Interface contacts:
Residue K365 in chain B contacts residue Q135 in chain A (closest heavy-atom distance 4.4 Å).
Residue G368 in chain B contacts residue E138 in chain A (closest heavy-atom distance 4.2 Å).

Sequence of chain B:
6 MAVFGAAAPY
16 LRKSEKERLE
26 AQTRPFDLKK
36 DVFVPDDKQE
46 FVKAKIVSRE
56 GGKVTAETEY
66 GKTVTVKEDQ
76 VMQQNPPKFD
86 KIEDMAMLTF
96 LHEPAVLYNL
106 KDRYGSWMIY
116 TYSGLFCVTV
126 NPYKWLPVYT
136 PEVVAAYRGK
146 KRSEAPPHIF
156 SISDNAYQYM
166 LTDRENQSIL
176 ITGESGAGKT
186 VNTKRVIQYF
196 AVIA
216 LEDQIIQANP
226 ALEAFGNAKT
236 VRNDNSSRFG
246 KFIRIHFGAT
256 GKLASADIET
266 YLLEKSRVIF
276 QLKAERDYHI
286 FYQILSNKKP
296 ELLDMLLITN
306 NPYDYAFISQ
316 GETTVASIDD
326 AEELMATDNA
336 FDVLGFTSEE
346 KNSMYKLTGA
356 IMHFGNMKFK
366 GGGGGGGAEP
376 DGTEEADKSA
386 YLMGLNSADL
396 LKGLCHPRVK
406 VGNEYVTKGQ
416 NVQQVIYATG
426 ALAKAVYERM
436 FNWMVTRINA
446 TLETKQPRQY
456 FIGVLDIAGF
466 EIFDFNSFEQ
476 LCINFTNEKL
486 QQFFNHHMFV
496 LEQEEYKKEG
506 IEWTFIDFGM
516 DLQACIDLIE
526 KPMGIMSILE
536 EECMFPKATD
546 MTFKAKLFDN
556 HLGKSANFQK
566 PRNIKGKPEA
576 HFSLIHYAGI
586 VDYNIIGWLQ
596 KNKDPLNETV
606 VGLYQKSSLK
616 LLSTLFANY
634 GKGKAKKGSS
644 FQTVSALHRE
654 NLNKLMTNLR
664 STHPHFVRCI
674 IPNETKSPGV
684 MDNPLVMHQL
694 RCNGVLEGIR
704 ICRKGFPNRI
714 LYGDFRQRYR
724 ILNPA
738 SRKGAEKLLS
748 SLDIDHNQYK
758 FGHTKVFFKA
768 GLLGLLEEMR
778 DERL

Sequence of chain A:
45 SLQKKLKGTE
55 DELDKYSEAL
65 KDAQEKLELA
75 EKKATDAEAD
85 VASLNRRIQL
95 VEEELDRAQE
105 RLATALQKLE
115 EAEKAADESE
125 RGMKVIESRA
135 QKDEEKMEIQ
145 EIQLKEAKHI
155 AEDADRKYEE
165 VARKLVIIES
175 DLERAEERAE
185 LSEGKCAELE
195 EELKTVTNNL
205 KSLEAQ

This data describes a binding interaction between two proteins.